These two protein chains interact to form a complex.

Sequence of chain A:
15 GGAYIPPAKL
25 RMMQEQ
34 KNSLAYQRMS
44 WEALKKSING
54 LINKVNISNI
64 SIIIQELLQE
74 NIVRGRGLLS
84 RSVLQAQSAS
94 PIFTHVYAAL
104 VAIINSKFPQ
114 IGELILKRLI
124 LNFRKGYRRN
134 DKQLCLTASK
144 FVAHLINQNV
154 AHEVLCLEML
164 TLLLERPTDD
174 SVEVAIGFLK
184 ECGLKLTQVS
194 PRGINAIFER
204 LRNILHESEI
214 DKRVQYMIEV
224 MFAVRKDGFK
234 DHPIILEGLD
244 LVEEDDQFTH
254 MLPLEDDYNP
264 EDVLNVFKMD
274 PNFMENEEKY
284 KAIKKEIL

Sequence of chain B:
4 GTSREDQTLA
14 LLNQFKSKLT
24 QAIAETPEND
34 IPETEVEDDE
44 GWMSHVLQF

Interface contacts:
Residue D173 in chain A is in contact with residue F52 in chain B (closest heavy-atom distance 3.0 Å).
Residue N133 in chain A is in contact with residue H48 in chain B (closest heavy-atom distance 2.6 Å).
Residue R131 in chain A interacts with residue E43 in chain B (closest heavy-atom distance 3.8 Å).
Residue R132 in chain A interacts with residue V39 in chain B (closest heavy-atom distance 4.1 Å).
Residue R131 in chain A contacts residue G44 in chain B (closest heavy-atom distance 3.3 Å).
Residue E161 in chain A is in contact with residue F18 in chain B (closest heavy-atom distance 3.3 Å).
Residue L165 in chain A is in contact with residue M46 in chain B (closest heavy-atom distance 4.0 Å).
Residue E258 in chain A contacts residue W45 in chain B (closest heavy-atom distance 3.6 Å).
Residue R127 in chain A is in contact with residue W45 in chain B (closest heavy-atom distance 3.2 Å).
Residue Y130 in chain A is in contact with residue H48 in chain B (closest heavy-atom distance 2.8 Å).
Residue R131 in chain A is in contact with residue H48 in chain B (closest heavy-atom distance 3.1 Å).
Residue R132 in chain A is in contact with residue D41 in chain B (closest heavy-atom distance 3.3 Å).
Residue T164 in chain A interacts with residue F18 in chain B (closest heavy-atom distance 3.4 Å).
Residue N133 in chain A contacts residue Q51 in chain B (closest heavy-atom distance 3.3 Å).
Residue Y130 in chain A is in contact with residue V49 in chain B (closest heavy-atom distance 4.0 Å).
Residue R169 in chain A is in contact with residue H48 in chain B (closest heavy-atom distance 4.0 Å).
Residue S193 in chain A interacts with residue T11 in chain B (closest heavy-atom distance 4.1 Å).
Residue R169 in chain A interacts with residue V49 in chain B (closest heavy-atom distance 3.7 Å).
Residue N133 in chain A interacts with residue V49 in chain B (closest heavy-atom distance 3.6 Å).
Residue E258 in chain A is in contact with residue F18 in chain B (closest heavy-atom distance 3.2 Å).
Residue R131 in chain A is in contact with residue T37 in chain B (closest heavy-atom distance 4.3 Å).
Residue K135 in chain A is in contact with residue F52 in chain B (closest heavy-atom distance 3.5 Å).
Residue L166 in chain A contacts residue L50 in chain B (closest heavy-atom distance 4.2 Å).
Residue R195 in chain A interacts with residue E8 in chain B (closest heavy-atom distance 3.0 Å).
Residue L257 in chain A is in contact with residue W45 in chain B (closest heavy-atom distance 3.4 Å).
Residue R132 in chain A is in contact with residue E40 in chain B (closest heavy-atom distance 2.9 Å).
Residue S193 in chain A contacts residue E8 in chain B (closest heavy-atom distance 3.2 Å).
Residue R131 in chain A contacts residue W45 in chain B (closest heavy-atom distance 4.0 Å).
Residue N133 in chain A is in contact with residue F52 in chain B (closest heavy-atom distance 3.6 Å).
Residue V177 in chain A is in contact with residue F52 in chain B (closest heavy-atom distance 3.8 Å).
Residue D134 in chain A is in contact with residue F52 in chain B (closest heavy-atom distance 4.0 Å).
Residue V157 in chain A is in contact with residue T11 in chain B (closest heavy-atom distance 3.0 Å).
Residue D173 in chain A contacts residue Q51 in chain B (closest heavy-atom distance 4.0 Å).
Residue R169 in chain A is in contact with residue M46 in chain B (closest heavy-atom distance 4.2 Å).
Residue L160 in chain A interacts with residue L15 in chain B (closest heavy-atom distance 3.6 Å).
Residue R169 in chain A interacts with residue I26 in chain B (closest heavy-atom distance 3.1 Å).
Residue V157 in chain A is in contact with residue L14 in chain B (closest heavy-atom distance 3.9 Å).
Residue R127 in chain A is in contact with residue E43 in chain B (closest heavy-atom distance 2.5 Å).
Residue H155 in chain A contacts residue T11 in chain B (closest heavy-atom distance 4.0 Å).
Residue S193 in chain A is in contact with residue L12 in chain B (closest heavy-atom distance 3.7 Å).
Residue T171 in chain A contacts residue L50 in chain B (closest heavy-atom distance 3.2 Å).
Residue E168 in chain A contacts residue L22 in chain B (closest heavy-atom distance 3.6 Å).
Residue G196 in chain A interacts with residue E8 in chain B (closest heavy-atom distance 4.0 Å).
Residue P194 in chain A contacts residue E8 in chain B (closest heavy-atom distance 3.1 Å).
Residue T164 in chain A interacts with residue K19 in chain B (closest heavy-atom distance 3.7 Å).
Residue L160 in chain A interacts with residue T11 in chain B (closest heavy-atom distance 3.7 Å).
Residue E258 in chain A is in contact with residue Q17 in chain B (closest heavy-atom distance 3.5 Å).
Residue Y130 in chain A contacts residue L50 in chain B (closest heavy-atom distance 3.4 Å).
Residue Y130 in chain A interacts with residue W45 in chain B (closest heavy-atom distance 3.5 Å).
Residue E161 in chain A contacts residue L15 in chain B (closest heavy-atom distance 3.8 Å).
Residue V177 in chain A contacts residue L50 in chain B (closest heavy-atom distance 3.9 Å).
Residue E156 in chain A interacts with residue T11 in chain B (closest heavy-atom distance 4.1 Å).
Residue T164 in chain A contacts residue L15 in chain B (closest heavy-atom distance 3.9 Å).
Residue S174 in chain A contacts residue L50 in chain B (closest heavy-atom distance 4.2 Å).
Residue R169 in chain A is in contact with residue S47 in chain B (closest heavy-atom distance 2.6 Å).
Residue K128 in chain A interacts with residue D42 in chain B (closest heavy-atom distance 3.8 Å).
Residue N133 in chain A is in contact with residue L50 in chain B (closest heavy-atom distance 3.6 Å).
Residue R131 in chain A is in contact with residue E38 in chain B (closest heavy-atom distance 3.4 Å).
Residue E168 in chain A is in contact with residue T23 in chain B (closest heavy-atom distance 3.9 Å).
Residue L165 in chain A contacts residue L22 in chain B (closest heavy-atom distance 4.0 Å).